Sequence of the second protein:
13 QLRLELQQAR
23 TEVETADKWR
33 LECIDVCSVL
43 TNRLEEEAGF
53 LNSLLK

Sequence of the first protein:
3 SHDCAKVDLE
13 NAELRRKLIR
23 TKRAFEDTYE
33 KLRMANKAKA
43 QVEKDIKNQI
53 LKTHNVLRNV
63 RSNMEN

This data describes a binding interaction between two proteins.

Interface contacts:
Residue I52 in the first protein contacts residue A50 in the second protein (closest heavy-atom distance 4.4 Å).
Residue T55 in the first protein interacts with residue A50 in the second protein (closest heavy-atom distance 3.9 Å).
Residue K49 in the first protein interacts with residue L57 in the second protein (closest heavy-atom distance 3.7 Å).
Residue Q51 in the first protein is in contact with residue L53 in the second protein (closest heavy-atom distance 3.9 Å).
Residue L59 in the first protein is in contact with residue E47 in the second protein (closest heavy-atom distance 4.1 Å).
Residue I52 in the first protein interacts with residue L53 in the second protein (closest heavy-atom distance 3.6 Å).
Residue I52 in the first protein is in contact with residue L57 in the second protein (closest heavy-atom distance 3.6 Å).
Residue L59 in the first protein interacts with residue L46 in the second protein (closest heavy-atom distance 4.5 Å).
Residue T55 in the first protein contacts residue L46 in the second protein (closest heavy-atom distance 4.0 Å).
Residue V58 in the first protein is in contact with residue L46 in the second protein (closest heavy-atom distance 5.0 Å).
Residue E45 in the first protein is in contact with residue L57 in the second protein (closest heavy-atom distance 3.9 Å).
Residue I48 in the first protein contacts residue L57 in the second protein (closest heavy-atom distance 3.8 Å).
Residue I52 in the first protein contacts residue N54 in the second protein (closest heavy-atom distance 3.4 Å).
Residue E45 in the first protein interacts with residue L56 in the second protein (closest heavy-atom distance 4.6 Å).
Residue I48 in the first protein interacts with residue L53 in the second protein (closest heavy-atom distance 3.9 Å).
Residue I48 in the first protein interacts with residue L56 in the second protein (closest heavy-atom distance 4.2 Å).
Residue L59 in the first protein is in contact with residue T43 in the second protein (closest heavy-atom distance 4.3 Å).